Sequence of chain B:
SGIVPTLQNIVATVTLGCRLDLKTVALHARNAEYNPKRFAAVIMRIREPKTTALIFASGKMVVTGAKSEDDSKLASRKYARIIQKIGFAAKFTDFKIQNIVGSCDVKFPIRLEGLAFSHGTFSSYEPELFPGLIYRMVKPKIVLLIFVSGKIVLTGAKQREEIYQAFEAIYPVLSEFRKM

Sequence of chain A:
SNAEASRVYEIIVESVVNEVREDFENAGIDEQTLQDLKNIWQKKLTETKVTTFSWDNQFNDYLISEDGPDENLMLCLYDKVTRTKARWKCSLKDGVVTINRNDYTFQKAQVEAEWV

Contacts between the two chains:
Residue I106 in chain B interacts with residue Y229 in chain A (closest heavy-atom distance 4.7 Å).
Residue K138 in chain B contacts residue Y229 in chain A (closest heavy-atom distance 4.3 Å).
Residue A89 in chain B interacts with residue I231 in chain A (closest heavy-atom distance 3.7 Å).
Residue A89 in chain B is in contact with residue L230 in chain A (closest heavy-atom distance 4.3 Å).
Residue R105 in chain B contacts residue R253 in chain A (closest heavy-atom distance 3.5 Å).
Residue A89 in chain B interacts with residue Y229 in chain A (closest heavy-atom distance 3.7 Å).
Residue R90 in chain B interacts with residue D228 in chain A (closest heavy-atom distance 3.4 Å).
Residue R105 in chain B contacts residue W285 in chain A (closest heavy-atom distance 3.7 Å).
Residue E93 in chain B is in contact with residue W258 in chain A (closest heavy-atom distance 4.1 Å).
Residue R90 in chain B interacts with residue L230 in chain A (closest heavy-atom distance 3.5 Å).
Residue N91 in chain B contacts residue W285 in chain A (closest heavy-atom distance 3.0 Å).
Residue R90 in chain B contacts residue S232 in chain A (closest heavy-atom distance 3.3 Å).
Residue I142 in chain B is in contact with residue Y229 in chain A (closest heavy-atom distance 3.5 Å).
Residue H88 in chain B is in contact with residue L230 in chain A (closest heavy-atom distance 3.1 Å).
Residue R105 in chain B is in contact with residue W258 in chain A (closest heavy-atom distance 4.3 Å).
Residue L87 in chain B is in contact with residue I231 in chain A (closest heavy-atom distance 3.5 Å).
Residue I146 in chain B interacts with residue L230 in chain A (closest heavy-atom distance 3.5 Å).
Residue K145 in chain B interacts with residue L230 in chain A (closest heavy-atom distance 3.5 Å).
Residue I142 in chain B is in contact with residue L230 in chain A (closest heavy-atom distance 3.6 Å).
Residue R107 in chain B is in contact with residue W285 in chain A (closest heavy-atom distance 3.4 Å).
Residue R90 in chain B is in contact with residue Y229 in chain A (closest heavy-atom distance 3.1 Å).
Residue R90 in chain B is in contact with residue I231 in chain A (closest heavy-atom distance 3.5 Å).
Residue I106 in chain B contacts residue W285 in chain A (closest heavy-atom distance 3.5 Å).
Residue H88 in chain B contacts residue Y229 in chain A (closest heavy-atom distance 4.1 Å).
Residue H88 in chain B contacts residue I231 in chain A (closest heavy-atom distance 2.8 Å).
Residue R107 in chain B contacts residue V286 in chain A (closest heavy-atom distance 3.5 Å).

This data describes a binding interaction between two proteins.